Sequence of chain A:
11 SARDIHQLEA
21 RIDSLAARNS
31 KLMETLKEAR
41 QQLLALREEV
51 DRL

Sequence of chain B:
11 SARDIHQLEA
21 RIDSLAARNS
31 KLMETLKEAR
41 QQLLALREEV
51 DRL

These two protein chains interact to form a complex.

Contacts between the two chains:
Residue L36 in chain B contacts residue L32 in chain A (closest heavy-atom distance 3.7 Å).
Residue K37 in chain B is in contact with residue R40 in chain A (closest heavy-atom distance 4.9 Å).
Residue I22 in chain B is in contact with residue L46 in chain A (closest heavy-atom distance 3.9 Å).
Residue I22 in chain B contacts residue R47 in chain A (closest heavy-atom distance 3.7 Å).
Residue L43 in chain B interacts with residue N29 in chain A (closest heavy-atom distance 4.0 Å).
Residue V50 in chain B is in contact with residue L18 in chain A (closest heavy-atom distance 3.9 Å).
Residue L25 in chain B interacts with residue L43 in chain A (closest heavy-atom distance 3.8 Å).
Residue L43 in chain B interacts with residue A26 in chain A (closest heavy-atom distance 4.0 Å).
Residue M33 in chain B contacts residue K37 in chain A (closest heavy-atom distance 3.8 Å).
Residue R47 in chain B contacts residue D23 in chain A (closest heavy-atom distance 2.7 Å).
Residue L36 in chain B is in contact with residue L36 in chain A (closest heavy-atom distance 3.2 Å).
Residue D51 in chain B contacts residue E19 in chain A (closest heavy-atom distance 2.9 Å).
Residue M33 in chain B interacts with residue L36 in chain A (closest heavy-atom distance 3.6 Å).
Residue N29 in chain B contacts residue L36 in chain A (closest heavy-atom distance 3.1 Å).
Residue E19 in chain B contacts residue R47 in chain A (closest heavy-atom distance 3.3 Å).
Residue M33 in chain B contacts residue M33 in chain A (closest heavy-atom distance 3.2 Å).
Residue I22 in chain B is in contact with residue L43 in chain A (closest heavy-atom distance 3.9 Å).
Residue L32 in chain B contacts residue L36 in chain A (closest heavy-atom distance 3.6 Å).
Residue E19 in chain B is in contact with residue V50 in chain A (closest heavy-atom distance 4.1 Å).
Residue N29 in chain B contacts residue L43 in chain A (closest heavy-atom distance 4.0 Å).
Residue R47 in chain B is in contact with residue I22 in chain A (closest heavy-atom distance 3.8 Å).
Residue R47 in chain B interacts with residue E19 in chain A (closest heavy-atom distance 3.3 Å).
Residue A26 in chain B interacts with residue L43 in chain A (closest heavy-atom distance 3.9 Å).
Residue N29 in chain B is in contact with residue A39 in chain A (closest heavy-atom distance 4.0 Å).
Residue L43 in chain B is in contact with residue I22 in chain A (closest heavy-atom distance 3.9 Å).
Residue N29 in chain B is in contact with residue R40 in chain A (closest heavy-atom distance 3.4 Å).
Residue L36 in chain B contacts residue M33 in chain A (closest heavy-atom distance 3.8 Å).
Residue K37 in chain B interacts with residue K37 in chain A (closest heavy-atom distance 4.7 Å).
Residue R40 in chain B contacts residue M33 in chain A (closest heavy-atom distance 3.1 Å).
Residue L43 in chain B is in contact with residue L25 in chain A (closest heavy-atom distance 3.7 Å).
Residue E19 in chain B is in contact with residue D51 in chain A (closest heavy-atom distance 2.5 Å).
Residue L18 in chain B contacts residue V50 in chain A (closest heavy-atom distance 4.0 Å).
Residue L53 in chain B contacts residue I15 in chain A (closest heavy-atom distance 2.9 Å).
Residue A39 in chain B is in contact with residue N29 in chain A (closest heavy-atom distance 3.9 Å).
Residue V50 in chain B interacts with residue E19 in chain A (closest heavy-atom distance 4.0 Å).
Residue D23 in chain B is in contact with residue R47 in chain A (closest heavy-atom distance 2.9 Å).
Residue I15 in chain B interacts with residue V50 in chain A (closest heavy-atom distance 3.4 Å).
Residue V50 in chain B is in contact with residue I22 in chain A (closest heavy-atom distance 3.5 Å).
Residue L46 in chain B contacts residue I22 in chain A (closest heavy-atom distance 3.9 Å).
Residue M33 in chain B is in contact with residue R40 in chain A (closest heavy-atom distance 3.7 Å).
Residue K37 in chain B is in contact with residue M33 in chain A (closest heavy-atom distance 4.1 Å).
Residue I15 in chain B is in contact with residue L53 in chain A (closest heavy-atom distance 3.6 Å).
Residue I22 in chain B contacts residue V50 in chain A (closest heavy-atom distance 3.6 Å).
Residue L36 in chain B contacts residue N29 in chain A (closest heavy-atom distance 3.1 Å).
Residue R40 in chain B interacts with residue N29 in chain A (closest heavy-atom distance 3.5 Å).
Residue V50 in chain B is in contact with residue I15 in chain A (closest heavy-atom distance 3.9 Å).